This data describes a binding interaction between two proteins.

Sequence of protein 1:
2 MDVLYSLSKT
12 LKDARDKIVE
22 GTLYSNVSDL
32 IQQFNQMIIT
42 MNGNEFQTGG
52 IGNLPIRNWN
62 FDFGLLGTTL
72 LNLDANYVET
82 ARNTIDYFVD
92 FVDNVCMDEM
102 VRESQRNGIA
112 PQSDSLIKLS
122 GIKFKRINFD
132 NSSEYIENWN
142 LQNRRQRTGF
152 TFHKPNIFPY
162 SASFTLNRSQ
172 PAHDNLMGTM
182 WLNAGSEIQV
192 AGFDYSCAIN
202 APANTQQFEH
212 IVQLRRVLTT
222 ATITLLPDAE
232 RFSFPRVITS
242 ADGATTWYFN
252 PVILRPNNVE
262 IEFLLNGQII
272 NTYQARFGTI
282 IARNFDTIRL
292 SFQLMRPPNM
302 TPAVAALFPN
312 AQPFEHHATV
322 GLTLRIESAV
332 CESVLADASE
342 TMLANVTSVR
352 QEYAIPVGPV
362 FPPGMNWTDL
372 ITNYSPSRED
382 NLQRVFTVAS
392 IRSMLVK

Sequence of protein 2:
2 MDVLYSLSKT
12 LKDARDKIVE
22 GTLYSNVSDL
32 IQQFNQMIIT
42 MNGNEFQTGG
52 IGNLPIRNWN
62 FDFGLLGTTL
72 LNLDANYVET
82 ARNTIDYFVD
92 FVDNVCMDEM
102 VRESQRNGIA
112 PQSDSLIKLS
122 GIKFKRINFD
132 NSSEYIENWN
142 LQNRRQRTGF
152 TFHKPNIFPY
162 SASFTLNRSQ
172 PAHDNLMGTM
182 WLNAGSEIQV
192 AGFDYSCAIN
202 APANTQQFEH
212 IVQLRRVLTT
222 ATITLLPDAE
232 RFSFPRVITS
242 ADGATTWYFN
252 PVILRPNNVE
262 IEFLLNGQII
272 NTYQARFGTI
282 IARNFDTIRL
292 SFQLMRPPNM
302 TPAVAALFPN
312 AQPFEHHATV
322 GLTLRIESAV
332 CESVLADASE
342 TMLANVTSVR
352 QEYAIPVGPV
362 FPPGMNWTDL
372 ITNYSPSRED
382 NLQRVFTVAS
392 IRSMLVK

Residue-level contacts at the interface:
Residue V305 in protein 2 is in contact with residue W248 in protein 1 (closest heavy-atom distance 3.4 Å).
Residue D131 in protein 2 contacts residue K18 in protein 1 (closest heavy-atom distance 3.5 Å).
Residue R145 in protein 2 interacts with residue D87 in protein 1 (closest heavy-atom distance 3.0 Å).
Residue D131 in protein 2 is in contact with residue D17 in protein 1 (closest heavy-atom distance 3.6 Å).
Residue E135 in protein 2 interacts with residue K398 in protein 1 (closest heavy-atom distance 2.6 Å).
Residue N129 in protein 2 interacts with residue T23 in protein 1 (closest heavy-atom distance 2.9 Å).
Residue I254 in protein 2 is in contact with residue V238 in protein 1 (closest heavy-atom distance 2.9 Å).
Residue E328 in protein 2 contacts residue A339 in protein 1 (closest heavy-atom distance 3.1 Å).
Residue R284 in protein 2 contacts residue Q352 in protein 1 (closest heavy-atom distance 3.3 Å).
Residue M301 in protein 2 interacts with residue T246 in protein 1 (closest heavy-atom distance 3.6 Å).
Residue N272 in protein 2 contacts residue Q352 in protein 1 (closest heavy-atom distance 2.8 Å).
Residue K126 in protein 2 is in contact with residue G22 in protein 1 (closest heavy-atom distance 3.4 Å).
Residue E328 in protein 2 is in contact with residue K155 in protein 1 (closest heavy-atom distance 3.0 Å).
Residue N300 in protein 2 contacts residue T246 in protein 1 (closest heavy-atom distance 3.6 Å).
Residue T302 in protein 2 contacts residue T247 in protein 1 (closest heavy-atom distance 2.8 Å).
Residue Q37 in protein 2 interacts with residue N73 in protein 1 (closest heavy-atom distance 3.1 Å).
Residue Q33 in protein 2 is in contact with residue L24 in protein 1 (closest heavy-atom distance 3.4 Å).
Residue H154 in protein 2 contacts residue H154 in protein 1 (closest heavy-atom distance 3.0 Å).
Residue L308 in protein 2 contacts residue Y249 in protein 1 (closest heavy-atom distance 3.6 Å).
Residue G150 in protein 2 contacts residue K398 in protein 1 (closest heavy-atom distance 2.8 Å).
Residue S234 in protein 2 interacts with residue F235 in protein 1 (closest heavy-atom distance 3.4 Å).
Residue P228 in protein 2 is in contact with residue R232 in protein 1 (closest heavy-atom distance 2.6 Å).
Residue T223 in protein 2 interacts with residue A345 in protein 1 (closest heavy-atom distance 3.4 Å).
Residue R127 in protein 2 is in contact with residue G22 in protein 1 (closest heavy-atom distance 3.5 Å).
Residue T221 in protein 2 is in contact with residue A345 in protein 1 (closest heavy-atom distance 3.3 Å).
Residue I254 in protein 2 interacts with residue P236 in protein 1 (closest heavy-atom distance 2.9 Å).
Residue V305 in protein 2 contacts residue T247 in protein 1 (closest heavy-atom distance 3.3 Å).
Residue E231 in protein 2 interacts with residue R232 in protein 1 (closest heavy-atom distance 3.3 Å).
Residue T152 in protein 2 contacts residue K398 in protein 1 (closest heavy-atom distance 3.2 Å).
Residue N132 in protein 2 interacts with residue D17 in protein 1 (closest heavy-atom distance 2.8 Å).
Residue I254 in protein 2 contacts residue R237 in protein 1 (closest heavy-atom distance 3.3 Å).
Residue S133 in protein 2 interacts with residue D17 in protein 1 (closest heavy-atom distance 3.3 Å).
Residue T302 in protein 2 is in contact with residue T246 in protein 1 (closest heavy-atom distance 3.4 Å).
Residue N300 in protein 2 contacts residue A245 in protein 1 (closest heavy-atom distance 3.2 Å).
Residue R145 in protein 2 interacts with residue R83 in protein 1 (closest heavy-atom distance 3.6 Å).
Residue R277 in protein 2 interacts with residue N367 in protein 1 (closest heavy-atom distance 3.3 Å).
Residue N129 in protein 2 contacts residue V20 in protein 1 (closest heavy-atom distance 3.6 Å).
Residue L227 in protein 2 is in contact with residue Y161 in protein 1 (closest heavy-atom distance 3.6 Å).
Residue T280 in protein 2 interacts with residue N157 in protein 1 (closest heavy-atom distance 2.7 Å).
Residue P228 in protein 2 contacts residue Y161 in protein 1 (closest heavy-atom distance 3.3 Å).
Residue Q34 in protein 2 contacts residue N27 in protein 1 (closest heavy-atom distance 2.8 Å).
Residue R284 in protein 2 is in contact with residue S349 in protein 1 (closest heavy-atom distance 3.1 Å).
Residue K126 in protein 2 is in contact with residue E21 in protein 1 (closest heavy-atom distance 3.4 Å).
Residue D229 in protein 2 is in contact with residue R237 in protein 1 (closest heavy-atom distance 2.7 Å).
Residue E138 in protein 2 is in contact with residue K13 in protein 1 (closest heavy-atom distance 3.0 Å).
Residue F130 in protein 2 interacts with residue N27 in protein 1 (closest heavy-atom distance 3.5 Å).
Residue D229 in protein 2 interacts with residue R232 in protein 1 (closest heavy-atom distance 3.5 Å).
Residue V305 in protein 2 is in contact with residue Y249 in protein 1 (closest heavy-atom distance 3.6 Å).
Residue N129 in protein 2 is in contact with residue E21 in protein 1 (closest heavy-atom distance 3.0 Å).
Residue R127 in protein 2 is in contact with residue N73 in protein 1 (closest heavy-atom distance 3.0 Å).
Residue H154 in protein 2 is in contact with residue A339 in protein 1 (closest heavy-atom distance 3.0 Å).
Residue Q147 in protein 2 contacts residue D87 in protein 1 (closest heavy-atom distance 3.2 Å).
Residue T221 in protein 2 contacts residue N346 in protein 1 (closest heavy-atom distance 3.4 Å).
Residue Y274 in protein 2 contacts residue Q352 in protein 1 (closest heavy-atom distance 3.5 Å).
Residue T302 in protein 2 contacts residue A173 in protein 1 (closest heavy-atom distance 3.5 Å).
Residue F278 in protein 2 interacts with residue Y161 in protein 1 (closest heavy-atom distance 3.6 Å).
Residue I254 in protein 2 contacts residue F235 in protein 1 (closest heavy-atom distance 3.4 Å).
Residue E138 in protein 2 contacts residue D17 in protein 1 (closest heavy-atom distance 2.6 Å).
Residue Q37 in protein 2 contacts residue L24 in protein 1 (closest heavy-atom distance 3.6 Å).
Residue N300 in protein 2 contacts residue T247 in protein 1 (closest heavy-atom distance 2.9 Å).